These two protein chains interact to form a complex.

Sequence of the first protein:
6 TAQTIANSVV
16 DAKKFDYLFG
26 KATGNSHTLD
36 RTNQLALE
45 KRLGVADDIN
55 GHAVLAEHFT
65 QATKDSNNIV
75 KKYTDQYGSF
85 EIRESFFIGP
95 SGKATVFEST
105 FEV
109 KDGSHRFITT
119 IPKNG

Interface contacts:
Residue D79 in the first protein contacts residue I28 in the second protein (closest heavy-atom distance 3.9 Å).
Residue I116 in the first protein interacts with residue V49 in the second protein (closest heavy-atom distance 4.3 Å).
Residue T33 in the first protein is in contact with residue W52 in the second protein (closest heavy-atom distance 3.9 Å).
Residue I86 in the first protein interacts with residue F2 in the second protein (closest heavy-atom distance 3.6 Å).
Residue K76 in the first protein is in contact with residue E4 in the second protein (closest heavy-atom distance 4.4 Å).
Residue T104 in the first protein is in contact with residue V49 in the second protein (closest heavy-atom distance 3.8 Å).
Residue I116 in the first protein interacts with residue D26 in the second protein (closest heavy-atom distance 3.8 Å).
Residue F84 in the first protein contacts residue D26 in the second protein (closest heavy-atom distance 4.7 Å).
Residue D79 in the first protein contacts residue V48 in the second protein (closest heavy-atom distance 4.7 Å).
Residue T33 in the first protein is in contact with residue Q54 in the second protein (closest heavy-atom distance 3.1 Å).
Residue H32 in the first protein is in contact with residue F23 in the second protein (closest heavy-atom distance 4.0 Å).
Residue E85 in the first protein interacts with residue F2 in the second protein (closest heavy-atom distance 3.9 Å).
Residue K75 in the first protein is in contact with residue E4 in the second protein (closest heavy-atom distance 3.0 Å).
Residue R36 in the first protein interacts with residue D70 in the second protein (closest heavy-atom distance 2.7 Å).
Residue N30 in the first protein contacts residue Q54 in the second protein (closest heavy-atom distance 3.0 Å).
Residue Y81 in the first protein is in contact with residue F30 in the second protein (closest heavy-atom distance 4.5 Å).
Residue L34 in the first protein contacts residue W52 in the second protein (closest heavy-atom distance 3.5 Å).
Residue E106 in the first protein is in contact with residue R25 in the second protein (closest heavy-atom distance 2.6 Å).
Residue Y77 in the first protein interacts with residue V49 in the second protein (closest heavy-atom distance 4.5 Å).
Residue Y81 in the first protein interacts with residue R25 in the second protein (closest heavy-atom distance 3.1 Å).
Residue H32 in the first protein contacts residue S29 in the second protein (closest heavy-atom distance 2.8 Å).
Residue F84 in the first protein is in contact with residue F2 in the second protein (closest heavy-atom distance 3.8 Å).
Residue R36 in the first protein interacts with residue E50 in the second protein (closest heavy-atom distance 4.1 Å).
Residue G82 in the first protein is in contact with residue R25 in the second protein (closest heavy-atom distance 4.6 Å).
Residue I116 in the first protein contacts residue E50 in the second protein (closest heavy-atom distance 3.5 Å).
Residue H32 in the first protein contacts residue W52 in the second protein (closest heavy-atom distance 3.4 Å).
Residue S31 in the first protein interacts with residue D43 in the second protein (closest heavy-atom distance 4.6 Å).
Residue R114 in the first protein is in contact with residue D26 in the second protein (closest heavy-atom distance 2.4 Å).
Residue Y77 in the first protein interacts with residue V48 in the second protein (closest heavy-atom distance 3.4 Å).
Residue H32 in the first protein interacts with residue L31 in the second protein (closest heavy-atom distance 3.9 Å).
Residue H32 in the first protein is in contact with residue F30 in the second protein (closest heavy-atom distance 4.1 Å).
Residue H32 in the first protein contacts residue N27 in the second protein (closest heavy-atom distance 2.9 Å).
Residue T117 in the first protein interacts with residue E50 in the second protein (closest heavy-atom distance 3.5 Å).
Residue S31 in the first protein contacts residue W52 in the second protein (closest heavy-atom distance 3.5 Å).
Residue I119 in the first protein contacts residue D70 in the second protein (closest heavy-atom distance 4.5 Å).
Residue S31 in the first protein interacts with residue S45 in the second protein (closest heavy-atom distance 2.7 Å).
Residue Y77 in the first protein is in contact with residue E4 in the second protein (closest heavy-atom distance 4.3 Å).
Residue H32 in the first protein contacts residue E24 in the second protein (closest heavy-atom distance 3.4 Å).
Residue Y77 in the first protein interacts with residue I3 in the second protein (closest heavy-atom distance 4.3 Å).
Residue R114 in the first protein is in contact with residue R25 in the second protein (closest heavy-atom distance 4.0 Å).
Residue L34 in the first protein interacts with residue I69 in the second protein (closest heavy-atom distance 4.7 Å).
Residue Y81 in the first protein is in contact with residue F23 in the second protein (closest heavy-atom distance 3.5 Å).
Residue S31 in the first protein is in contact with residue Q54 in the second protein (closest heavy-atom distance 4.0 Å).
Residue L34 in the first protein interacts with residue S68 in the second protein (closest heavy-atom distance 3.4 Å).
Residue Y77 in the first protein is in contact with residue F2 in the second protein (closest heavy-atom distance 3.4 Å).
Residue F84 in the first protein contacts residue R25 in the second protein (closest heavy-atom distance 4.2 Å).
Residue L34 in the first protein contacts residue Q54 in the second protein (closest heavy-atom distance 3.8 Å).
Residue H32 in the first protein is in contact with residue S22 in the second protein (closest heavy-atom distance 2.6 Å).
Residue I116 in the first protein interacts with residue N27 in the second protein (closest heavy-atom distance 4.4 Å).
Residue K75 in the first protein is in contact with residue F2 in the second protein (closest heavy-atom distance 3.7 Å).
Residue R36 in the first protein contacts residue W52 in the second protein (closest heavy-atom distance 4.6 Å).
Residue S31 in the first protein is in contact with residue L31 in the second protein (closest heavy-atom distance 3.6 Å).
Residue K76 in the first protein interacts with residue F2 in the second protein (closest heavy-atom distance 3.8 Å).
Residue Y81 in the first protein interacts with residue I28 in the second protein (closest heavy-atom distance 3.6 Å).
Residue T104 in the first protein contacts residue F2 in the second protein (closest heavy-atom distance 4.1 Å).
Residue F84 in the first protein contacts residue V49 in the second protein (closest heavy-atom distance 3.8 Å).
Residue H32 in the first protein interacts with residue Q54 in the second protein (closest heavy-atom distance 4.7 Å).
Residue K19 in the first protein contacts residue D26 in the second protein (closest heavy-atom distance 3.2 Å).
Residue F84 in the first protein is in contact with residue I28 in the second protein (closest heavy-atom distance 3.8 Å).
Residue L34 in the first protein interacts with residue D70 in the second protein (closest heavy-atom distance 3.2 Å).

Sequence of the second protein:
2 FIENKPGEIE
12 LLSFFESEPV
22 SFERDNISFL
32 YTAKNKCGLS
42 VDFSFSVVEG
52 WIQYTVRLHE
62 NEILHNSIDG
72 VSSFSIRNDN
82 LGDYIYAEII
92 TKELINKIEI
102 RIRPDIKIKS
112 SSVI